This data describes a binding interaction between two proteins.

Interface contacts:
Residue N78 in the second protein is in contact with residue D8 in the first protein (closest heavy-atom distance 3.0 Å).
Residue N78 in the second protein interacts with residue L7 in the first protein (closest heavy-atom distance 4.5 Å).
Residue I67 in the second protein contacts residue A3 in the first protein (closest heavy-atom distance 3.8 Å).
Residue Y156 in the second protein is in contact with residue L7 in the first protein (closest heavy-atom distance 3.5 Å).
Residue Q71 in the second protein interacts with residue P6 in the first protein (closest heavy-atom distance 3.5 Å).
Residue Y156 in the second protein is in contact with residue P6 in the first protein (closest heavy-atom distance 4.6 Å).
Residue Y157 in the second protein is in contact with residue P6 in the first protein (closest heavy-atom distance 3.5 Å).
Residue W98 in the second protein interacts with residue R5 in the first protein (closest heavy-atom distance 4.9 Å).
Residue Y8 in the second protein is in contact with residue S1 in the first protein (closest heavy-atom distance 3.0 Å).
Residue Q71 in the second protein interacts with residue P4 in the first protein (closest heavy-atom distance 4.4 Å).
Residue Y156 in the second protein is in contact with residue R5 in the first protein (closest heavy-atom distance 2.7 Å).
Residue Y100 in the second protein interacts with residue P2 in the first protein (closest heavy-atom distance 3.4 Å).
Residue F117 in the second protein contacts residue L9 in the first protein (closest heavy-atom distance 4.5 Å).
Residue Q73 in the second protein contacts residue R5 in the first protein (closest heavy-atom distance 3.2 Å).
Residue E10 in the second protein is in contact with residue P2 in the first protein (closest heavy-atom distance 4.8 Å).
Residue A153 in the second protein interacts with residue L7 in the first protein (closest heavy-atom distance 3.8 Å).
Residue G70 in the second protein interacts with residue R5 in the first protein (closest heavy-atom distance 3.3 Å).
Residue W74 in the second protein contacts residue L9 in the first protein (closest heavy-atom distance 4.3 Å).
Residue I67 in the second protein interacts with residue P2 in the first protein (closest heavy-atom distance 3.8 Å).
Residue A151 in the second protein interacts with residue L7 in the first protein (closest heavy-atom distance 3.7 Å).
Residue Q71 in the second protein interacts with residue A3 in the first protein (closest heavy-atom distance 4.7 Å).
Residue W98 in the second protein contacts residue P6 in the first protein (closest heavy-atom distance 3.4 Å).
Residue Y160 in the second protein contacts residue P2 in the first protein (closest heavy-atom distance 3.9 Å).
Residue W74 in the second protein is in contact with residue R5 in the first protein (closest heavy-atom distance 3.5 Å).
Residue T81 in the second protein interacts with residue L9 in the first protein (closest heavy-atom distance 3.9 Å).
Residue R63 in the second protein is in contact with residue S1 in the first protein (closest heavy-atom distance 2.9 Å).
Residue I64 in the second protein contacts residue S1 in the first protein (closest heavy-atom distance 3.8 Å).
Residue W168 in the second protein is in contact with residue S1 in the first protein (closest heavy-atom distance 3.6 Å).
Residue N78 in the second protein interacts with residue L9 in the first protein (closest heavy-atom distance 2.5 Å).
Residue I64 in the second protein contacts residue P2 in the first protein (closest heavy-atom distance 3.6 Å).
Residue Y160 in the second protein is in contact with residue A3 in the first protein (closest heavy-atom distance 3.6 Å).
Residue W74 in the second protein contacts residue L7 in the first protein (closest heavy-atom distance 3.2 Å).
Residue Y160 in the second protein interacts with residue P4 in the first protein (closest heavy-atom distance 3.9 Å).
Residue Y157 in the second protein is in contact with residue L7 in the first protein (closest heavy-atom distance 3.3 Å).
Residue Y100 in the second protein contacts residue A3 in the first protein (closest heavy-atom distance 3.0 Å).
Residue Q71 in the second protein interacts with residue R5 in the first protein (closest heavy-atom distance 3.4 Å).
Residue Y8 in the second protein is in contact with residue P2 in the first protein (closest heavy-atom distance 3.5 Å).
Residue W148 in the second protein is in contact with residue L7 in the first protein (closest heavy-atom distance 3.4 Å).
Residue T144 in the second protein interacts with residue L9 in the first protein (closest heavy-atom distance 2.8 Å).
Residue W148 in the second protein interacts with residue D8 in the first protein (closest heavy-atom distance 2.9 Å).
Residue W98 in the second protein is in contact with residue P4 in the first protein (closest heavy-atom distance 3.4 Å).
Residue Y160 in the second protein contacts residue S1 in the first protein (closest heavy-atom distance 2.7 Å).
Residue L96 in the second protein is in contact with residue L9 in the first protein (closest heavy-atom distance 4.3 Å).
Residue I67 in the second protein is in contact with residue S1 in the first protein (closest heavy-atom distance 4.8 Å).
Residue F117 in the second protein contacts residue P6 in the first protein (closest heavy-atom distance 4.1 Å).
Residue K147 in the second protein is in contact with residue L9 in the first protein (closest heavy-atom distance 3.5 Å).
Residue Y60 in the second protein interacts with residue S1 in the first protein (closest heavy-atom distance 4.4 Å).
Residue Y124 in the second protein contacts residue L9 in the first protein (closest heavy-atom distance 4.2 Å).
Residue W98 in the second protein is in contact with residue A3 in the first protein (closest heavy-atom distance 3.8 Å).
Residue E10 in the second protein contacts residue A3 in the first protein (closest heavy-atom distance 4.9 Å).
Residue Y156 in the second protein is in contact with residue P4 in the first protein (closest heavy-atom distance 3.2 Å).
Residue M6 in the second protein contacts residue S1 in the first protein (closest heavy-atom distance 3.3 Å).
Residue W74 in the second protein contacts residue P6 in the first protein (closest heavy-atom distance 3.3 Å).
Residue L82 in the second protein interacts with residue L9 in the first protein (closest heavy-atom distance 3.7 Å).
Residue V77 in the second protein contacts residue D8 in the first protein (closest heavy-atom distance 4.6 Å).
Residue Y46 in the second protein is in contact with residue P2 in the first protein (closest heavy-atom distance 3.4 Å).
Residue Y172 in the second protein is in contact with residue S1 in the first protein (closest heavy-atom distance 3.1 Å).
Residue W148 in the second protein interacts with residue L9 in the first protein (closest heavy-atom distance 3.5 Å).
Residue W74 in the second protein is in contact with residue D8 in the first protein (closest heavy-atom distance 3.6 Å).
Residue Y85 in the second protein interacts with residue L9 in the first protein (closest heavy-atom distance 2.5 Å).

Sequence of the second protein:
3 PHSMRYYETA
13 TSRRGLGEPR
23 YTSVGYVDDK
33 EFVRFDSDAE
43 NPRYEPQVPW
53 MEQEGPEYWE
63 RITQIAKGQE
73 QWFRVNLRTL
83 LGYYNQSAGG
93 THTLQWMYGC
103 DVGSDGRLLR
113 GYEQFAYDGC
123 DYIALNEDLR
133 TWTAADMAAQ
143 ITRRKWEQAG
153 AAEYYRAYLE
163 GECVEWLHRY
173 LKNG

Sequence of the first protein:
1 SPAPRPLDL